Contacts between the two chains:
Residue A280 in protein 2 interacts with residue W9 in protein 1 (closest heavy-atom distance 2.7 Å).
Residue G278 in protein 2 contacts residue S7 in protein 1 (closest heavy-atom distance 3.9 Å).
Residue L281 in protein 2 interacts with residue W9 in protein 1 (closest heavy-atom distance 4.0 Å).
Residue N228 in protein 2 is in contact with residue W9 in protein 1 (closest heavy-atom distance 3.2 Å).
Residue N346 in protein 2 interacts with residue E14 in protein 1 (closest heavy-atom distance 4.7 Å).
Residue Q332 in protein 2 contacts residue P11 in protein 1 (closest heavy-atom distance 2.8 Å).
Residue V273 in protein 2 is in contact with residue A6 in protein 1 (closest heavy-atom distance 4.3 Å).
Residue I331 in protein 2 is in contact with residue P11 in protein 1 (closest heavy-atom distance 4.0 Å).
Residue I330 in protein 2 interacts with residue P11 in protein 1 (closest heavy-atom distance 3.6 Å).
Residue A258 in protein 2 is in contact with residue M3 in protein 1 (closest heavy-atom distance 4.1 Å).
Residue L323 in protein 2 is in contact with residue P11 in protein 1 (closest heavy-atom distance 4.1 Å).
Residue A258 in protein 2 contacts residue R2 in protein 1 (closest heavy-atom distance 3.2 Å).
Residue I330 in protein 2 interacts with residue P12 in protein 1 (closest heavy-atom distance 3.3 Å).
Residue I331 in protein 2 contacts residue P12 in protein 1 (closest heavy-atom distance 3.6 Å).
Residue N256 in protein 2 contacts residue N5 in protein 1 (closest heavy-atom distance 3.2 Å).
Residue H243 in protein 2 is in contact with residue I4 in protein 1 (closest heavy-atom distance 4.0 Å).
Residue T254 in protein 2 is in contact with residue A6 in protein 1 (closest heavy-atom distance 4.6 Å).
Residue H333 in protein 2 contacts residue E14 in protein 1 (closest heavy-atom distance 2.4 Å).
Residue F257 in protein 2 is in contact with residue M3 in protein 1 (closest heavy-atom distance 3.5 Å).
Residue A229 in protein 2 contacts residue W9 in protein 1 (closest heavy-atom distance 3.5 Å).
Residue F257 in protein 2 contacts residue I4 in protein 1 (closest heavy-atom distance 3.0 Å).
Residue M315 in protein 2 interacts with residue M10 in protein 1 (closest heavy-atom distance 4.2 Å).
Residue P282 in protein 2 contacts residue V8 in protein 1 (closest heavy-atom distance 4.1 Å).
Residue V259 in protein 2 is in contact with residue I4 in protein 1 (closest heavy-atom distance 3.7 Å).
Residue Q334 in protein 2 interacts with residue E14 in protein 1 (closest heavy-atom distance 3.9 Å).
Residue I330 in protein 2 interacts with residue W9 in protein 1 (closest heavy-atom distance 3.6 Å).
Residue P282 in protein 2 is in contact with residue W9 in protein 1 (closest heavy-atom distance 3.2 Å).
Residue G278 in protein 2 contacts residue N5 in protein 1 (closest heavy-atom distance 4.4 Å).
Residue L281 in protein 2 contacts residue P11 in protein 1 (closest heavy-atom distance 4.5 Å).
Residue I279 in protein 2 interacts with residue A6 in protein 1 (closest heavy-atom distance 4.8 Å).
Residue Q332 in protein 2 interacts with residue M13 in protein 1 (closest heavy-atom distance 3.8 Å).
Residue K271 in protein 2 is in contact with residue V8 in protein 1 (closest heavy-atom distance 3.4 Å).
Residue N256 in protein 2 interacts with residue I4 in protein 1 (closest heavy-atom distance 3.4 Å).
Residue H243 in protein 2 contacts residue R2 in protein 1 (closest heavy-atom distance 4.2 Å).
Residue F257 in protein 2 contacts residue A6 in protein 1 (closest heavy-atom distance 4.2 Å).
Residue A280 in protein 2 is in contact with residue A6 in protein 1 (closest heavy-atom distance 3.6 Å).
Residue I279 in protein 2 is in contact with residue S7 in protein 1 (closest heavy-atom distance 3.3 Å).
Residue I331 in protein 2 contacts residue E14 in protein 1 (closest heavy-atom distance 3.8 Å).
Residue N256 in protein 2 is in contact with residue M3 in protein 1 (closest heavy-atom distance 3.1 Å).
Residue V259 in protein 2 is in contact with residue R2 in protein 1 (closest heavy-atom distance 3.1 Å).
Residue F230 in protein 2 interacts with residue W9 in protein 1 (closest heavy-atom distance 3.5 Å).
Residue Q332 in protein 2 interacts with residue P12 in protein 1 (closest heavy-atom distance 3.0 Å).
Residue Q332 in protein 2 interacts with residue E14 in protein 1 (closest heavy-atom distance 3.3 Å).
Residue A280 in protein 2 contacts residue S7 in protein 1 (closest heavy-atom distance 2.8 Å).
Residue D261 in protein 2 contacts residue R2 in protein 1 (closest heavy-atom distance 3.8 Å).
Residue T254 in protein 2 contacts residue V8 in protein 1 (closest heavy-atom distance 3.8 Å).
Residue D255 in protein 2 interacts with residue N5 in protein 1 (closest heavy-atom distance 3.2 Å).
Residue D255 in protein 2 is in contact with residue A6 in protein 1 (closest heavy-atom distance 2.8 Å).
Residue D255 in protein 2 contacts residue V8 in protein 1 (closest heavy-atom distance 3.3 Å).
Residue P282 in protein 2 is in contact with residue M10 in protein 1 (closest heavy-atom distance 3.7 Å).
Residue P282 in protein 2 interacts with residue P11 in protein 1 (closest heavy-atom distance 3.8 Å).
Residue G278 in protein 2 interacts with residue A6 in protein 1 (closest heavy-atom distance 3.2 Å).
Residue F257 in protein 2 is in contact with residue R2 in protein 1 (closest heavy-atom distance 3.9 Å).
Residue E248 in protein 2 contacts residue M3 in protein 1 (closest heavy-atom distance 4.6 Å).
Residue D255 in protein 2 interacts with residue S7 in protein 1 (closest heavy-atom distance 3.4 Å).
Residue D255 in protein 2 contacts residue I4 in protein 1 (closest heavy-atom distance 3.5 Å).
Residue Q332 in protein 2 interacts with residue M10 in protein 1 (closest heavy-atom distance 4.0 Å).
Residue L281 in protein 2 interacts with residue V8 in protein 1 (closest heavy-atom distance 4.4 Å).
Residue A280 in protein 2 interacts with residue V8 in protein 1 (closest heavy-atom distance 3.3 Å).
Residue I279 in protein 2 interacts with residue W9 in protein 1 (closest heavy-atom distance 3.9 Å).

Sequence of protein 1:
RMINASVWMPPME

The following describes two proteins that form a bound complex.

Sequence of protein 2:
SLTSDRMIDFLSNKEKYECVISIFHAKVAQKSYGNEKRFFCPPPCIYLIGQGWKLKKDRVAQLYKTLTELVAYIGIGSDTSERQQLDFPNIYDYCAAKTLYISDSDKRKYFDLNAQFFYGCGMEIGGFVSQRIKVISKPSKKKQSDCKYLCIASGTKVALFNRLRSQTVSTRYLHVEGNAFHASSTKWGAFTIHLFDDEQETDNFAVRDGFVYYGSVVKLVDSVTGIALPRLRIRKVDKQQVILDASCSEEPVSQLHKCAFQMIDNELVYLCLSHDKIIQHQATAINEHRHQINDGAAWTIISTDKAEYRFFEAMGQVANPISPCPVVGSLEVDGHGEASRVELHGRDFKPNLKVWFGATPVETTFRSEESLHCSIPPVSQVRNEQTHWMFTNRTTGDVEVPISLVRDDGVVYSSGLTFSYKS